Sequence of chain B:
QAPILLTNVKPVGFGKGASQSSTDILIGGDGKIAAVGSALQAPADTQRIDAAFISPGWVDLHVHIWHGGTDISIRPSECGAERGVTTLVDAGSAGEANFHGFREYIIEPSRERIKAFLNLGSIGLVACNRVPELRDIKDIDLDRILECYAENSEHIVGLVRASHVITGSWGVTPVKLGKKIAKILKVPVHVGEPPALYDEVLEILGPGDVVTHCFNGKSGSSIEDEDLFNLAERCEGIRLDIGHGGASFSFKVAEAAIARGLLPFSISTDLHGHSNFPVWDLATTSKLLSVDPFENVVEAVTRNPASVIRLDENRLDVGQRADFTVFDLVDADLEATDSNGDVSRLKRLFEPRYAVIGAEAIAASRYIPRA

Interface contacts:
Residue A112 in chain B is in contact with residue R145 in chain A (closest heavy-atom distance 4.0 Å).
Residue H82 in chain B is in contact with residue Y120 in chain A (closest heavy-atom distance 2.7 Å).
Residue V141 in chain B is in contact with residue V141 in chain A (closest heavy-atom distance 3.6 Å).
Residue K153 in chain B contacts residue R150 in chain A (closest heavy-atom distance 3.7 Å).
Residue I138 in chain B is in contact with residue I138 in chain A (closest heavy-atom distance 4.1 Å).
Residue H115 in chain B interacts with residue T85 in chain A (closest heavy-atom distance 3.4 Å).
Residue Y120 in chain B interacts with residue W81 in chain A (closest heavy-atom distance 4.1 Å).
Residue G83 in chain B is in contact with residue W81 in chain A (closest heavy-atom distance 3.7 Å).
Residue G84 in chain B is in contact with residue N113 in chain A (closest heavy-atom distance 3.4 Å).
Residue W81 in chain B interacts with residue Y120 in chain A (closest heavy-atom distance 4.2 Å).
Residue N113 in chain B interacts with residue G83 in chain A (closest heavy-atom distance 3.1 Å).
Residue W81 in chain B contacts residue G83 in chain A (closest heavy-atom distance 3.8 Å).
Residue N113 in chain B interacts with residue V141 in chain A (closest heavy-atom distance 3.6 Å).
Residue I138 in chain B interacts with residue V146 in chain A (closest heavy-atom distance 3.6 Å).
Residue R145 in chain B interacts with residue E111 in chain A (closest heavy-atom distance 2.5 Å).
Residue A142 in chain B contacts residue I138 in chain A (closest heavy-atom distance 4.0 Å).
Residue V146 in chain B interacts with residue D154 in chain A (closest heavy-atom distance 3.7 Å).
Residue E119 in chain B is in contact with residue H82 in chain A (closest heavy-atom distance 3.0 Å).
Residue H82 in chain B interacts with residue E119 in chain A (closest heavy-atom distance 3.1 Å).
Residue A112 in chain B interacts with residue V141 in chain A (closest heavy-atom distance 3.9 Å).
Residue R145 in chain B contacts residue K153 in chain A (closest heavy-atom distance 4.1 Å).
Residue I121 in chain B is in contact with residue Y120 in chain A (closest heavy-atom distance 3.7 Å).
Residue I138 in chain B interacts with residue A142 in chain A (closest heavy-atom distance 4.1 Å).
Residue G83 in chain B contacts residue N113 in chain A (closest heavy-atom distance 3.3 Å).
Residue G84 in chain B interacts with residue W81 in chain A (closest heavy-atom distance 4.2 Å).
Residue G83 in chain B contacts residue G116 in chain A (closest heavy-atom distance 3.6 Å).
Residue A112 in chain B contacts residue A142 in chain A (closest heavy-atom distance 3.8 Å).
Residue A142 in chain B contacts residue A112 in chain A (closest heavy-atom distance 4.0 Å).
Residue V141 in chain B is in contact with residue N113 in chain A (closest heavy-atom distance 3.9 Å).
Residue N113 in chain B contacts residue G84 in chain A (closest heavy-atom distance 3.1 Å).
Residue R159 in chain B interacts with residue R145 in chain A (closest heavy-atom distance 3.2 Å).
Residue D154 in chain B contacts residue V146 in chain A (closest heavy-atom distance 3.8 Å).
Residue Y120 in chain B interacts with residue H82 in chain A (closest heavy-atom distance 3.8 Å).
Residue R145 in chain B is in contact with residue R159 in chain A (closest heavy-atom distance 3.1 Å).
Residue A112 in chain B is in contact with residue D86 in chain A (closest heavy-atom distance 3.3 Å).
Residue E119 in chain B contacts residue R90 in chain A (closest heavy-atom distance 3.0 Å).
Residue G83 in chain B interacts with residue H115 in chain A (closest heavy-atom distance 3.6 Å).
Residue Y120 in chain B is in contact with residue I121 in chain A (closest heavy-atom distance 3.8 Å).
Residue G116 in chain B is in contact with residue G83 in chain A (closest heavy-atom distance 3.2 Å).
Residue H115 in chain B contacts residue H82 in chain A (closest heavy-atom distance 3.1 Å).
Residue R150 in chain B contacts residue D154 in chain A (closest heavy-atom distance 3.8 Å).
Residue V146 in chain B contacts residue I138 in chain A (closest heavy-atom distance 3.6 Å).
Residue R145 in chain B interacts with residue A112 in chain A (closest heavy-atom distance 3.9 Å).
Residue H115 in chain B contacts residue D86 in chain A (closest heavy-atom distance 4.2 Å).
Residue Y120 in chain B contacts residue G83 in chain A (closest heavy-atom distance 3.6 Å).
Residue D156 in chain B interacts with residue R145 in chain A (closest heavy-atom distance 3.6 Å).
Residue S137 in chain B interacts with residue R145 in chain A (closest heavy-atom distance 4.2 Å).
Residue G83 in chain B contacts residue Y120 in chain A (closest heavy-atom distance 4.0 Å).
Residue V141 in chain B interacts with residue A112 in chain A (closest heavy-atom distance 3.8 Å).
Residue D86 in chain B interacts with residue A112 in chain A (closest heavy-atom distance 3.1 Å).
Residue E111 in chain B contacts residue R145 in chain A (closest heavy-atom distance 3.0 Å).
Residue Y120 in chain B interacts with residue Y120 in chain A (closest heavy-atom distance 3.6 Å).
Residue R150 in chain B contacts residue D151 in chain A (closest heavy-atom distance 2.8 Å).
Residue T85 in chain B contacts residue H115 in chain A (closest heavy-atom distance 3.7 Å).
Residue D86 in chain B interacts with residue H115 in chain A (closest heavy-atom distance 4.0 Å).
Residue R90 in chain B contacts residue E119 in chain A (closest heavy-atom distance 3.1 Å).
Residue H115 in chain B is in contact with residue G83 in chain A (closest heavy-atom distance 3.7 Å).
Residue R150 in chain B interacts with residue R150 in chain A (closest heavy-atom distance 3.3 Å).
Residue D151 in chain B interacts with residue R150 in chain A (closest heavy-atom distance 3.9 Å).
Residue R145 in chain B interacts with residue S137 in chain A (closest heavy-atom distance 4.0 Å).

Sequence of chain A:
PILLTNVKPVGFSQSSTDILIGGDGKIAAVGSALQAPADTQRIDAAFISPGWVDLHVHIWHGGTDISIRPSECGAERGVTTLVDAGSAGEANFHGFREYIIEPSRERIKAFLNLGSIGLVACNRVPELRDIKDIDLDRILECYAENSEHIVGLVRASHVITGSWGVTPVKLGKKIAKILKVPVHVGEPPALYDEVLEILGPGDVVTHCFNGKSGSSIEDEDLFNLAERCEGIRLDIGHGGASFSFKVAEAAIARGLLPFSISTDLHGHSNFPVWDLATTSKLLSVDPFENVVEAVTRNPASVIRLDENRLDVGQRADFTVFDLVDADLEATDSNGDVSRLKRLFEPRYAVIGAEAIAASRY

The following describes two proteins that form a bound complex.